This data describes a binding interaction between two proteins.

Interface contacts:
Residue L47 in the first protein contacts residue P146 in the second protein (closest heavy-atom distance 3.6 Å).
Residue R339 in the first protein interacts with residue P123 in the second protein (closest heavy-atom distance 3.6 Å).
Residue Y388 in the first protein contacts residue R121 in the second protein (closest heavy-atom distance 3.6 Å).
Residue W207 in the first protein contacts residue S135 in the second protein (closest heavy-atom distance 4.5 Å).
Residue L47 in the first protein is in contact with residue Y124 in the second protein (closest heavy-atom distance 3.5 Å).
Residue Y49 in the first protein interacts with residue W142 in the second protein (closest heavy-atom distance 3.8 Å).
Residue A338 in the first protein interacts with residue Y124 in the second protein (closest heavy-atom distance 4.0 Å).
Residue Y49 in the first protein interacts with residue G131 in the second protein (closest heavy-atom distance 3.5 Å).
Residue Y44 in the first protein contacts residue N138 in the second protein (closest heavy-atom distance 3.2 Å).
Residue A334 in the first protein is in contact with residue Y124 in the second protein (closest heavy-atom distance 4.5 Å).
Residue L47 in the first protein is in contact with residue F145 in the second protein (closest heavy-atom distance 3.7 Å).
Residue Y44 in the first protein contacts residue F136 in the second protein (closest heavy-atom distance 3.3 Å).
Residue T45 in the first protein contacts residue P137 in the second protein (closest heavy-atom distance 3.5 Å).
Residue P206 in the first protein interacts with residue F136 in the second protein (closest heavy-atom distance 3.5 Å).
Residue W207 in the first protein contacts residue F136 in the second protein (closest heavy-atom distance 3.6 Å).
Residue T45 in the first protein contacts residue S135 in the second protein (closest heavy-atom distance 3.3 Å).
Residue Y49 in the first protein interacts with residue M128 in the second protein (closest heavy-atom distance 3.6 Å).
Residue Q48 in the first protein interacts with residue Y124 in the second protein (closest heavy-atom distance 3.5 Å).
Residue Y49 in the first protein contacts residue T130 in the second protein (closest heavy-atom distance 4.1 Å).
Residue Q43 in the first protein interacts with residue F136 in the second protein (closest heavy-atom distance 4.1 Å).
Residue R339 in the first protein contacts residue A122 in the second protein (closest heavy-atom distance 3.1 Å).
Residue Q43 in the first protein contacts residue N134 in the second protein (closest heavy-atom distance 3.6 Å).
Residue T46 in the first protein contacts residue P146 in the second protein (closest heavy-atom distance 3.1 Å).
Residue W40 in the first protein contacts residue G133 in the second protein (closest heavy-atom distance 4.1 Å).
Residue R50 in the first protein contacts residue G133 in the second protein (closest heavy-atom distance 3.4 Å).
Residue Q52 in the first protein interacts with residue S132 in the second protein (closest heavy-atom distance 3.6 Å).
Residue P391 in the first protein contacts residue R121 in the second protein (closest heavy-atom distance 4.4 Å).
Residue Q48 in the first protein interacts with residue W142 in the second protein (closest heavy-atom distance 3.6 Å).
Residue W37 in the first protein contacts residue S135 in the second protein (closest heavy-atom distance 3.2 Å).
Residue T45 in the first protein interacts with residue W142 in the second protein (closest heavy-atom distance 3.4 Å).
Residue T45 in the first protein is in contact with residue T130 in the second protein (closest heavy-atom distance 4.4 Å).
Residue Q43 in the first protein interacts with residue S135 in the second protein (closest heavy-atom distance 3.6 Å).
Residue L47 in the first protein contacts residue W142 in the second protein (closest heavy-atom distance 4.4 Å).
Residue A338 in the first protein contacts residue M128 in the second protein (closest heavy-atom distance 3.8 Å).
Residue D54 in the first protein is in contact with residue S132 in the second protein (closest heavy-atom distance 4.2 Å).
Residue Y44 in the first protein interacts with residue S135 in the second protein (closest heavy-atom distance 3.3 Å).
Residue T340 in the first protein contacts residue R121 in the second protein (closest heavy-atom distance 3.8 Å).
Residue P341 in the first protein contacts residue R121 in the second protein (closest heavy-atom distance 3.7 Å).
Residue Q43 in the first protein interacts with residue G133 in the second protein (closest heavy-atom distance 3.5 Å).
Residue R339 in the first protein contacts residue R121 in the second protein (closest heavy-atom distance 3.2 Å).
Residue A334 in the first protein is in contact with residue M128 in the second protein (closest heavy-atom distance 4.3 Å).
Residue Y49 in the first protein is in contact with residue Y124 in the second protein (closest heavy-atom distance 3.4 Å).
Residue T46 in the first protein is in contact with residue W142 in the second protein (closest heavy-atom distance 3.1 Å).
Residue T45 in the first protein contacts residue P146 in the second protein (closest heavy-atom distance 3.9 Å).
Residue A338 in the first protein contacts residue P125 in the second protein (closest heavy-atom distance 3.7 Å).
Residue T45 in the first protein interacts with residue N138 in the second protein (closest heavy-atom distance 3.7 Å).
Residue D335 in the first protein interacts with residue Y124 in the second protein (closest heavy-atom distance 3.3 Å).
Residue T45 in the first protein is in contact with residue N134 in the second protein (closest heavy-atom distance 3.7 Å).
Residue Y49 in the first protein is in contact with residue P129 in the second protein (closest heavy-atom distance 3.5 Å).
Residue R50 in the first protein contacts residue N134 in the second protein (closest heavy-atom distance 3.5 Å).
Residue D38 in the first protein interacts with residue G133 in the second protein (closest heavy-atom distance 3.2 Å).
Residue R339 in the first protein contacts residue P125 in the second protein (closest heavy-atom distance 4.2 Å).
Residue D38 in the first protein is in contact with residue S135 in the second protein (closest heavy-atom distance 3.0 Å).
Residue T45 in the first protein is in contact with residue F136 in the second protein (closest heavy-atom distance 2.9 Å).
Residue D38 in the first protein interacts with residue N134 in the second protein (closest heavy-atom distance 3.2 Å).
Residue D38 in the first protein interacts with residue S132 in the second protein (closest heavy-atom distance 2.9 Å).
Residue T46 in the first protein contacts residue N134 in the second protein (closest heavy-atom distance 3.5 Å).
Residue Q52 in the first protein interacts with residue G133 in the second protein (closest heavy-atom distance 3.5 Å).
Residue R339 in the first protein is in contact with residue Y124 in the second protein (closest heavy-atom distance 3.8 Å).
Residue G51 in the first protein contacts residue G133 in the second protein (closest heavy-atom distance 4.2 Å).

Sequence of the first protein:
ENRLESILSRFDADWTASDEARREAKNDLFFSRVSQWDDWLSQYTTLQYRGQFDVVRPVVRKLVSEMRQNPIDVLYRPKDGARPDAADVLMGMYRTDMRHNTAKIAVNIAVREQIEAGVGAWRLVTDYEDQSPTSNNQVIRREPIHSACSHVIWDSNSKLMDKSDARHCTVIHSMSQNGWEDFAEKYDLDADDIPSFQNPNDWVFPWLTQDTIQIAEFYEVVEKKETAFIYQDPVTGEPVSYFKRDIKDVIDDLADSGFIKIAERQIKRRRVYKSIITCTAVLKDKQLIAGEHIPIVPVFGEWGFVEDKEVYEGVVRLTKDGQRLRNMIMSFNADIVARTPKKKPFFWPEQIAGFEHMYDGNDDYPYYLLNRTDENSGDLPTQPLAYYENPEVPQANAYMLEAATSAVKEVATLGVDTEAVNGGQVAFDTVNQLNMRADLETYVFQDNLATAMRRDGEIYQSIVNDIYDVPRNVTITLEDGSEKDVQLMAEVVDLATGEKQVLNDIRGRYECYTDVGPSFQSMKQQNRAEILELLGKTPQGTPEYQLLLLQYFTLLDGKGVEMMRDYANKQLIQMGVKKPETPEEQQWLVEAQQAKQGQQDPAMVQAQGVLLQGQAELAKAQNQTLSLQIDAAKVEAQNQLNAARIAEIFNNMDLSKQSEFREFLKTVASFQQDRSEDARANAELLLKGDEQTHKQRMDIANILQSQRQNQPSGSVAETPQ

Sequence of the second protein:
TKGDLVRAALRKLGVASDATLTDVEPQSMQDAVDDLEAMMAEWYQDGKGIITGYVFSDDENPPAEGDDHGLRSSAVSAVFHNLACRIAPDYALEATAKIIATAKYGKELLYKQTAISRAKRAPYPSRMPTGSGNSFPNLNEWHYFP